Sequence of chain B:
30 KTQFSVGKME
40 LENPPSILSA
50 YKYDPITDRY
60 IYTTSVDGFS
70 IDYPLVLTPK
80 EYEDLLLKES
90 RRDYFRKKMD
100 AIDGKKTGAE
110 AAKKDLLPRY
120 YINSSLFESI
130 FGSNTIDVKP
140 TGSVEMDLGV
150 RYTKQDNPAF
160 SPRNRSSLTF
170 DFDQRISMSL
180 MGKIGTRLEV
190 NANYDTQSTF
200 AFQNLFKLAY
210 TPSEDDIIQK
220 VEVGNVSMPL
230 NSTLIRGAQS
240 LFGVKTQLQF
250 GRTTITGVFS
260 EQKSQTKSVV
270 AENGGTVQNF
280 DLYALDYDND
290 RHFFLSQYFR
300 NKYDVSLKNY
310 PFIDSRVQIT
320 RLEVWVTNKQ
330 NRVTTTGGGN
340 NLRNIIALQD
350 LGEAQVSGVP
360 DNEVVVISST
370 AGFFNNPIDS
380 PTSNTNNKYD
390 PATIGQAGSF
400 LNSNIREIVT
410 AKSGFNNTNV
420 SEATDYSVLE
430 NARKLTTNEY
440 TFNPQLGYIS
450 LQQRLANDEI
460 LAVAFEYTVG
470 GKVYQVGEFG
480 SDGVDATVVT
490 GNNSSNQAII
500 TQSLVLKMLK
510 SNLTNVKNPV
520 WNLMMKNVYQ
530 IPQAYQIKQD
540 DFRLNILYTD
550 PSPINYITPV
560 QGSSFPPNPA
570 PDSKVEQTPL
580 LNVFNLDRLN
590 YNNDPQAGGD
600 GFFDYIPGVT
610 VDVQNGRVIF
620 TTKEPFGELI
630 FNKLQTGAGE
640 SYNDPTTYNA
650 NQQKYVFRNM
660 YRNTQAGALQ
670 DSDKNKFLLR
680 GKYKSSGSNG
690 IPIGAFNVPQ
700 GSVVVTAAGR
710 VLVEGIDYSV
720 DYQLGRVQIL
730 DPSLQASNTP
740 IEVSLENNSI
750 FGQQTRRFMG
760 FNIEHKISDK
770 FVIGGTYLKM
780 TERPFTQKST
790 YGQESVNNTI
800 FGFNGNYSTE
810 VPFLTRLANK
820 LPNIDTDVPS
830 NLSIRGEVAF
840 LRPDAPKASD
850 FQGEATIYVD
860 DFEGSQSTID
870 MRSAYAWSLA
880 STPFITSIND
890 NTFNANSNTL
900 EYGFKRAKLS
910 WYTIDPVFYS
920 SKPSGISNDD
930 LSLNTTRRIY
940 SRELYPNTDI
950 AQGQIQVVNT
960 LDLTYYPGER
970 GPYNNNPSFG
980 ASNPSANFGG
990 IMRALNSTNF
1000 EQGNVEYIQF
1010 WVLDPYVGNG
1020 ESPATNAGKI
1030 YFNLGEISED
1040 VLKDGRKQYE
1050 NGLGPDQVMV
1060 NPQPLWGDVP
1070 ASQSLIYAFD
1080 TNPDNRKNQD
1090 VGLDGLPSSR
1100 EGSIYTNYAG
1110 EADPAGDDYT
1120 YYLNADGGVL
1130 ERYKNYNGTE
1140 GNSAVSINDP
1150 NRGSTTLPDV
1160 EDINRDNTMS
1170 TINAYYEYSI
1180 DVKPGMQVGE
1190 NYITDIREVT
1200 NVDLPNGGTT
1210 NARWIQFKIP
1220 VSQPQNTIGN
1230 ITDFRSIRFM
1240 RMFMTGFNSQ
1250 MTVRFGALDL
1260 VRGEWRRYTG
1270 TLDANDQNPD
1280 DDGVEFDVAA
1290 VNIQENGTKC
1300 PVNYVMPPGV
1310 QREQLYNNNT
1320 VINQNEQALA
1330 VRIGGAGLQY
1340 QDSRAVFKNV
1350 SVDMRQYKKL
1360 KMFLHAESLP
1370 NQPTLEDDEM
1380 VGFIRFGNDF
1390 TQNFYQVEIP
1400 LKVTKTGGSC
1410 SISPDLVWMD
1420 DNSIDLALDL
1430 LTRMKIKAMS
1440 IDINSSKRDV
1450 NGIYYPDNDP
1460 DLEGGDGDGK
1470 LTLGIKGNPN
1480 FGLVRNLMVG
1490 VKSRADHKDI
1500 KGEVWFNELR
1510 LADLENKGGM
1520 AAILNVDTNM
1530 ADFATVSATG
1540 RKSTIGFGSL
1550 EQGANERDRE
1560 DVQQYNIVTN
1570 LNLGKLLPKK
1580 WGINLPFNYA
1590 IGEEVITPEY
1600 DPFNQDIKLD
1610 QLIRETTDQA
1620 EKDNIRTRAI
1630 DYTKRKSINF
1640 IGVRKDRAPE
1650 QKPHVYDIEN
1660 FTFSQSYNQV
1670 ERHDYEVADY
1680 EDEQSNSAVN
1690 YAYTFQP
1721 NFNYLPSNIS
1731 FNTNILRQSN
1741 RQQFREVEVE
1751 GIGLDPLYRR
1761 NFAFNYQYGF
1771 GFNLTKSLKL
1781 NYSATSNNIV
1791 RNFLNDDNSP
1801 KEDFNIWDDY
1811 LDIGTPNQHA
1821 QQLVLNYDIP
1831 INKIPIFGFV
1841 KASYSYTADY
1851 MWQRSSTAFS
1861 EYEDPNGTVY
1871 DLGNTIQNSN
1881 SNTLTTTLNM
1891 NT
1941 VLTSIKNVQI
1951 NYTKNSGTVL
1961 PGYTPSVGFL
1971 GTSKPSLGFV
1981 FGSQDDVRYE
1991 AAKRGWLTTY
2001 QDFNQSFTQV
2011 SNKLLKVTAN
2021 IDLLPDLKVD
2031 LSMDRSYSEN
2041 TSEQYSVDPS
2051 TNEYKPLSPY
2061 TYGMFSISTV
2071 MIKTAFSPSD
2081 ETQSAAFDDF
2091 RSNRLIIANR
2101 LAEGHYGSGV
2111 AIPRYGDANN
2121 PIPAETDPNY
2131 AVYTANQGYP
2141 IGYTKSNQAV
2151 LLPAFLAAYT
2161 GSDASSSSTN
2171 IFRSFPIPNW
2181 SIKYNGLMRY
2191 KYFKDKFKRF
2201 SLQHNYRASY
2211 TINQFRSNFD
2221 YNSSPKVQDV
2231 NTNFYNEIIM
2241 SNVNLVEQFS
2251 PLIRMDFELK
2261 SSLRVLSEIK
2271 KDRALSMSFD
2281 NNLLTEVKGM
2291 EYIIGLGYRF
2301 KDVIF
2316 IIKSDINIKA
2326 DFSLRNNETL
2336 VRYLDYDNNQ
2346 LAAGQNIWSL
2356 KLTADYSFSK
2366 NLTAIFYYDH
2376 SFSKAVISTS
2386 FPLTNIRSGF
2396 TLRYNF

Interface contacts:
Residue L116 in chain B interacts with residue T131 in chain A (closest heavy-atom distance 4.6 Å).
Residue L86 in chain B is in contact with residue K118 in chain A (closest heavy-atom distance 4.0 Å).
Residue R90 in chain B is in contact with residue Q126 in chain A (closest heavy-atom distance 3.0 Å).
Residue K87 in chain B contacts residue S149 in chain A (closest heavy-atom distance 3.3 Å).
Residue P54 in chain B contacts residue L101 in chain A (closest heavy-atom distance 4.7 Å).
Residue Y59 in chain B contacts residue M115 in chain A (closest heavy-atom distance 3.6 Å).
Residue R91 in chain B contacts residue D151 in chain A (closest heavy-atom distance 4.7 Å).
Residue L86 in chain B is in contact with residue Y42 in chain A (closest heavy-atom distance 4.1 Å).
Residue Y119 in chain B is in contact with residue Q134 in chain A (closest heavy-atom distance 4.2 Å).
Residue Y52 in chain B contacts residue Q105 in chain A (closest heavy-atom distance 3.1 Å).
Residue R90 in chain B contacts residue E33 in chain A (closest heavy-atom distance 3.1 Å).
Residue Y81 in chain B interacts with residue A110 in chain A (closest heavy-atom distance 2.7 Å).
Residue P54 in chain B interacts with residue Q105 in chain A (closest heavy-atom distance 4.2 Å).
Residue R118 in chain B contacts residue T131 in chain A (closest heavy-atom distance 3.4 Å).
Residue Y52 in chain B contacts residue F108 in chain A (closest heavy-atom distance 3.3 Å).
Residue F94 in chain B is in contact with residue M32 in chain A (closest heavy-atom distance 4.3 Å).
Residue F94 in chain B contacts residue D147 in chain A (closest heavy-atom distance 4.5 Å).
Residue Y59 in chain B contacts residue F108 in chain A (closest heavy-atom distance 2.6 Å).
Residue E82 in chain B is in contact with residue K46 in chain A (closest heavy-atom distance 4.8 Å).
Residue Y93 in chain B contacts residue D127 in chain A (closest heavy-atom distance 2.6 Å).
Residue Y119 in chain B contacts residue T131 in chain A (closest heavy-atom distance 2.8 Å).
Residue L85 in chain B is in contact with residue M115 in chain A (closest heavy-atom distance 3.7 Å).
Residue K97 in chain B contacts residue F130 in chain A (closest heavy-atom distance 3.5 Å).
Residue I101 in chain B interacts with residue F130 in chain A (closest heavy-atom distance 3.5 Å).
Residue Y52 in chain B interacts with residue Q104 in chain A (closest heavy-atom distance 4.4 Å).
Residue K87 in chain B contacts residue S150 in chain A (closest heavy-atom distance 3.4 Å).
Residue R118 in chain B contacts residue Q134 in chain A (closest heavy-atom distance 3.9 Å).
Residue M98 in chain B is in contact with residue F130 in chain A (closest heavy-atom distance 4.0 Å).
Residue Y59 in chain B interacts with residue A110 in chain A (closest heavy-atom distance 4.0 Å).
Residue S89 in chain B is in contact with residue Q126 in chain A (closest heavy-atom distance 4.6 Å).
Residue R118 in chain B contacts residue D135 in chain A (closest heavy-atom distance 2.5 Å).
Residue K97 in chain B is in contact with residue D127 in chain A (closest heavy-atom distance 2.6 Å).
Residue F94 in chain B is in contact with residue F130 in chain A (closest heavy-atom distance 4.1 Å).
Residue S89 in chain B contacts residue A119 in chain A (closest heavy-atom distance 4.0 Å).
Residue K87 in chain B contacts residue D151 in chain A (closest heavy-atom distance 4.3 Å).
Residue Y52 in chain B contacts residue G109 in chain A (closest heavy-atom distance 4.0 Å).
Residue F94 in chain B is in contact with residue Q126 in chain A (closest heavy-atom distance 3.6 Å).
Residue E82 in chain B contacts residue M115 in chain A (closest heavy-atom distance 4.6 Å).
Residue R91 in chain B is in contact with residue S150 in chain A (closest heavy-atom distance 2.5 Å).
Residue Y81 in chain B contacts residue D111 in chain A (closest heavy-atom distance 4.7 Å).
Residue R90 in chain B interacts with residue M32 in chain A (closest heavy-atom distance 3.7 Å).
Residue Y81 in chain B contacts residue M115 in chain A (closest heavy-atom distance 3.6 Å).
Residue S89 in chain B contacts residue K123 in chain A (closest heavy-atom distance 4.9 Å).
Residue Y50 in chain B contacts residue A110 in chain A (closest heavy-atom distance 3.4 Å).
Residue Y59 in chain B contacts residue G109 in chain A (closest heavy-atom distance 4.0 Å).
Residue L86 in chain B contacts residue A119 in chain A (closest heavy-atom distance 4.1 Å).
Residue K51 in chain B is in contact with residue Q105 in chain A (closest heavy-atom distance 3.8 Å).
Residue Y93 in chain B contacts residue K123 in chain A (closest heavy-atom distance 3.8 Å).
Residue E82 in chain B interacts with residue K118 in chain A (closest heavy-atom distance 3.4 Å).
Residue R90 in chain B is in contact with residue L36 in chain A (closest heavy-atom distance 3.8 Å).
Residue F94 in chain B contacts residue V129 in chain A (closest heavy-atom distance 4.6 Å).
Residue Y93 in chain B interacts with residue Q126 in chain A (closest heavy-atom distance 3.5 Å).
Residue K87 in chain B interacts with residue E33 in chain A (closest heavy-atom distance 4.5 Å).
Residue P54 in chain B is in contact with residue Q104 in chain A (closest heavy-atom distance 3.3 Å).
Residue R118 in chain B is in contact with residue E138 in chain A (closest heavy-atom distance 4.1 Å).
Residue K51 in chain B is in contact with residue A110 in chain A (closest heavy-atom distance 4.7 Å).
Residue R90 in chain B interacts with residue A122 in chain A (closest heavy-atom distance 4.7 Å).
Residue Y52 in chain B is in contact with residue A110 in chain A (closest heavy-atom distance 4.2 Å).
Residue L85 in chain B contacts residue A110 in chain A (closest heavy-atom distance 4.7 Å).
Residue Y119 in chain B is in contact with residue F130 in chain A (closest heavy-atom distance 4.0 Å).

This data describes a binding interaction between two proteins.

Sequence of chain A:
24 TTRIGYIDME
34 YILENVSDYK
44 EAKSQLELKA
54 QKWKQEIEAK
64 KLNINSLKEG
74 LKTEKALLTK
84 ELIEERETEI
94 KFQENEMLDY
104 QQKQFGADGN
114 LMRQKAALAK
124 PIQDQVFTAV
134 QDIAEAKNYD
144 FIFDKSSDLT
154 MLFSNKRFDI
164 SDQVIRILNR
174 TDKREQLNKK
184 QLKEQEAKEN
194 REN